Interface contacts:
Residue G171 in chain A contacts residue A3 in chain B (closest heavy-atom distance 3.7 Å).
Residue K47 in chain A interacts with residue D193 in chain B (closest heavy-atom distance 2.8 Å).
Residue F8 in chain A interacts with residue Y45 in chain B (closest heavy-atom distance 4.1 Å).
Residue T43 in chain A is in contact with residue H49 in chain B (closest heavy-atom distance 4.8 Å).
Residue M1 in chain A is in contact with residue M1 in chain B (closest heavy-atom distance 3.8 Å).
Residue K47 in chain A interacts with residue E192 in chain B (closest heavy-atom distance 4.6 Å).
Residue Y45 in chain A interacts with residue T43 in chain B (closest heavy-atom distance 4.2 Å).
Residue T172 in chain A contacts residue E6 in chain B (closest heavy-atom distance 3.8 Å).
Residue H49 in chain A is in contact with residue D169 in chain B (closest heavy-atom distance 4.2 Å).
Residue H44 in chain A contacts residue N41 in chain B (closest heavy-atom distance 4.8 Å).
Residue T43 in chain A interacts with residue Y45 in chain B (closest heavy-atom distance 4.2 Å).
Residue Y45 in chain A contacts residue F8 in chain B (closest heavy-atom distance 4.1 Å).
Residue E34 in chain A interacts with residue H44 in chain B (closest heavy-atom distance 3.6 Å).
Residue E6 in chain A contacts residue T172 in chain B (closest heavy-atom distance 3.8 Å).
Residue H44 in chain A is in contact with residue E34 in chain B (closest heavy-atom distance 3.6 Å).
Residue T43 in chain A is in contact with residue S46 in chain B (closest heavy-atom distance 3.3 Å).
Residue D193 in chain A is in contact with residue K47 in chain B (closest heavy-atom distance 2.8 Å).
Residue H44 in chain A is in contact with residue S46 in chain B (closest heavy-atom distance 2.9 Å).
Residue D169 in chain A is in contact with residue H49 in chain B (closest heavy-atom distance 4.2 Å).
Residue Y45 in chain A is in contact with residue Y45 in chain B (closest heavy-atom distance 2.8 Å).
Residue T43 in chain A interacts with residue K47 in chain B (closest heavy-atom distance 2.9 Å).
Residue F170 in chain A interacts with residue A3 in chain B (closest heavy-atom distance 3.8 Å).
Residue E6 in chain A interacts with residue E192 in chain B (closest heavy-atom distance 3.4 Å).
Residue Y45 in chain A interacts with residue H44 in chain B (closest heavy-atom distance 3.0 Å).
Residue I194 in chain A contacts residue I194 in chain B (closest heavy-atom distance 4.3 Å).
Residue A3 in chain A contacts residue G171 in chain B (closest heavy-atom distance 3.7 Å).
Residue H49 in chain A interacts with residue T43 in chain B (closest heavy-atom distance 4.8 Å).
Residue I194 in chain A contacts residue K47 in chain B (closest heavy-atom distance 3.3 Å).
Residue K47 in chain A is in contact with residue T43 in chain B (closest heavy-atom distance 2.9 Å).
Residue H44 in chain A contacts residue H44 in chain B (closest heavy-atom distance 0.7 Å).
Residue E192 in chain A interacts with residue H49 in chain B (closest heavy-atom distance 2.8 Å).
Residue T172 in chain A interacts with residue A3 in chain B (closest heavy-atom distance 4.2 Å).
Residue A3 in chain A interacts with residue F170 in chain B (closest heavy-atom distance 3.8 Å).
Residue K47 in chain A interacts with residue Y45 in chain B (closest heavy-atom distance 3.4 Å).
Residue N41 in chain A contacts residue H44 in chain B (closest heavy-atom distance 4.8 Å).
Residue H44 in chain A is in contact with residue Y45 in chain B (closest heavy-atom distance 3.0 Å).
Residue Y45 in chain A is in contact with residue K47 in chain B (closest heavy-atom distance 3.4 Å).
Residue E192 in chain A interacts with residue K47 in chain B (closest heavy-atom distance 4.6 Å).
Residue S4 in chain A contacts residue F170 in chain B (closest heavy-atom distance 4.5 Å).
Residue Y45 in chain A is in contact with residue S46 in chain B (closest heavy-atom distance 4.8 Å).
Residue S46 in chain A interacts with residue H44 in chain B (closest heavy-atom distance 2.9 Å).
Residue S46 in chain A interacts with residue T43 in chain B (closest heavy-atom distance 3.3 Å).
Residue E192 in chain A contacts residue E6 in chain B (closest heavy-atom distance 3.4 Å).
Residue I194 in chain A interacts with residue F8 in chain B (closest heavy-atom distance 3.7 Å).
Residue H49 in chain A interacts with residue E192 in chain B (closest heavy-atom distance 2.8 Å).
Residue F170 in chain A is in contact with residue S4 in chain B (closest heavy-atom distance 4.5 Å).
Residue K102 in chain A contacts residue M1 in chain B (closest heavy-atom distance 4.8 Å).
Residue M1 in chain A is in contact with residue K102 in chain B (closest heavy-atom distance 4.8 Å).
Residue S46 in chain A interacts with residue Y45 in chain B (closest heavy-atom distance 4.8 Å).
Residue F8 in chain A interacts with residue I194 in chain B (closest heavy-atom distance 3.7 Å).
Residue K47 in chain A contacts residue I194 in chain B (closest heavy-atom distance 3.3 Å).
Residue A3 in chain A is in contact with residue T172 in chain B (closest heavy-atom distance 4.2 Å).

Sequence of chain B:
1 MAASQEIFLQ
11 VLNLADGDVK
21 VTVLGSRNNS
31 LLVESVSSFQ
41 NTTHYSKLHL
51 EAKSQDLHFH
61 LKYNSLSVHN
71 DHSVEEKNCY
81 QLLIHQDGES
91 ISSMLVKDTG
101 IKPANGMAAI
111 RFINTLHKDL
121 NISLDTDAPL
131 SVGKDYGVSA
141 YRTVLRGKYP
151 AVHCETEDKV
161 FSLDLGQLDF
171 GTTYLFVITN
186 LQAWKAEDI

This data describes a binding interaction between two proteins.

Sequence of chain A:
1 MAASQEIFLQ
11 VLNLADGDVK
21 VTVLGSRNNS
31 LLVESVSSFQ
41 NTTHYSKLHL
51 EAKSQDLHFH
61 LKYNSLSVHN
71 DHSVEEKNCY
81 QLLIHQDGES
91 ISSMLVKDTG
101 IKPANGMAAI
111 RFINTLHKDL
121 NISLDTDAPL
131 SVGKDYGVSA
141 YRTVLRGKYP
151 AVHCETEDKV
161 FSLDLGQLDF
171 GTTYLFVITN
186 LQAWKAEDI